Contacts between the two chains:
Residue V29 in the first protein contacts residue V29 in the second protein (closest heavy-atom distance 4.2 Å).
Residue F13 in the first protein is in contact with residue L47 in the second protein (closest heavy-atom distance 4.3 Å).
Residue P69 in the first protein contacts residue T51 in the second protein (closest heavy-atom distance 4.5 Å).
Residue T63 in the first protein contacts residue Y57 in the second protein (closest heavy-atom distance 4.8 Å).
Residue L9 in the first protein is in contact with residue L47 in the second protein (closest heavy-atom distance 4.2 Å).
Residue V29 in the first protein contacts residue A60 in the second protein (closest heavy-atom distance 4.0 Å).
Residue I61 in the first protein interacts with residue Y57 in the second protein (closest heavy-atom distance 3.7 Å).
Residue P66 in the first protein interacts with residue Q54 in the second protein (closest heavy-atom distance 4.3 Å).
Residue Q10 in the first protein is in contact with residue Y57 in the second protein (closest heavy-atom distance 2.7 Å).
Residue S62 in the first protein contacts residue H59 in the second protein (closest heavy-atom distance 4.9 Å).
Residue T63 in the first protein contacts residue Q54 in the second protein (closest heavy-atom distance 3.0 Å).
Residue K58 in the first protein contacts residue Y57 in the second protein (closest heavy-atom distance 3.6 Å).
Residue F13 in the first protein is in contact with residue Q54 in the second protein (closest heavy-atom distance 4.5 Å).
Residue T63 in the first protein is in contact with residue M55 in the second protein (closest heavy-atom distance 3.0 Å).
Residue S62 in the first protein interacts with residue A60 in the second protein (closest heavy-atom distance 3.4 Å).
Residue V64 in the first protein contacts residue M55 in the second protein (closest heavy-atom distance 3.0 Å).
Residue S67 in the first protein interacts with residue V52 in the second protein (closest heavy-atom distance 4.8 Å).
Residue L28 in the first protein is in contact with residue N30 in the second protein (closest heavy-atom distance 4.1 Å).
Residue S62 in the first protein is in contact with residue Y57 in the second protein (closest heavy-atom distance 3.0 Å).
Residue K58 in the first protein interacts with residue H59 in the second protein (closest heavy-atom distance 2.9 Å).
Residue L9 in the first protein contacts residue S40 in the second protein (closest heavy-atom distance 3.2 Å).
Residue N30 in the first protein contacts residue N30 in the second protein (closest heavy-atom distance 4.2 Å).
Residue S8 in the first protein contacts residue D42 in the second protein (closest heavy-atom distance 3.9 Å).
Residue L14 in the first protein is in contact with residue M55 in the second protein (closest heavy-atom distance 3.6 Å).
Residue L9 in the first protein contacts residue D42 in the second protein (closest heavy-atom distance 2.9 Å).
Residue S62 in the first protein contacts residue V56 in the second protein (closest heavy-atom distance 3.5 Å).
Residue V29 in the first protein interacts with residue N30 in the second protein (closest heavy-atom distance 3.3 Å).
Residue I61 in the first protein interacts with residue A60 in the second protein (closest heavy-atom distance 3.8 Å).
Residue V29 in the first protein interacts with residue H59 in the second protein (closest heavy-atom distance 4.9 Å).
Residue P69 in the first protein interacts with residue V52 in the second protein (closest heavy-atom distance 3.6 Å).
Residue I61 in the first protein is in contact with residue H59 in the second protein (closest heavy-atom distance 2.7 Å).
Residue F13 in the first protein contacts residue S53 in the second protein (closest heavy-atom distance 3.5 Å).
Residue P66 in the first protein is in contact with residue S53 in the second protein (closest heavy-atom distance 3.0 Å).
Residue L9 in the first protein contacts residue V45 in the second protein (closest heavy-atom distance 4.3 Å).
Residue L9 in the first protein is in contact with residue F41 in the second protein (closest heavy-atom distance 3.2 Å).
Residue R68 in the first protein contacts residue V52 in the second protein (closest heavy-atom distance 3.7 Å).
Residue S62 in the first protein contacts residue M55 in the second protein (closest heavy-atom distance 4.0 Å).
Residue V65 in the first protein contacts residue V52 in the second protein (closest heavy-atom distance 3.9 Å).
Residue S62 in the first protein is in contact with residue L28 in the second protein (closest heavy-atom distance 3.7 Å).
Residue L9 in the first protein interacts with residue M55 in the second protein (closest heavy-atom distance 4.9 Å).
Residue T63 in the first protein interacts with residue V56 in the second protein (closest heavy-atom distance 3.8 Å).
Residue T63 in the first protein is in contact with residue L34 in the second protein (closest heavy-atom distance 4.6 Å).
Residue Q10 in the first protein contacts residue V45 in the second protein (closest heavy-atom distance 4.1 Å).
Residue I46 in the first protein contacts residue Y57 in the second protein (closest heavy-atom distance 4.3 Å).
Residue F13 in the first protein is in contact with residue M55 in the second protein (closest heavy-atom distance 3.6 Å).
Residue H59 in the first protein interacts with residue H59 in the second protein (closest heavy-atom distance 3.4 Å).
Residue V65 in the first protein interacts with residue Q54 in the second protein (closest heavy-atom distance 3.9 Å).
Residue Q10 in the first protein contacts residue D42 in the second protein (closest heavy-atom distance 3.6 Å).
Residue V64 in the first protein interacts with residue Q54 in the second protein (closest heavy-atom distance 3.5 Å).
Residue L14 in the first protein interacts with residue Y57 in the second protein (closest heavy-atom distance 4.0 Å).
Residue P66 in the first protein interacts with residue V52 in the second protein (closest heavy-atom distance 3.5 Å).
Residue Q10 in the first protein contacts residue M55 in the second protein (closest heavy-atom distance 3.8 Å).
Residue V64 in the first protein interacts with residue S53 in the second protein (closest heavy-atom distance 4.6 Å).
Residue V64 in the first protein contacts residue Y57 in the second protein (closest heavy-atom distance 4.5 Å).
Residue A60 in the first protein is in contact with residue H59 in the second protein (closest heavy-atom distance 4.5 Å).
Residue G31 in the first protein is in contact with residue N30 in the second protein (closest heavy-atom distance 3.6 Å).
Residue Q10 in the first protein contacts residue F44 in the second protein (closest heavy-atom distance 4.2 Å).

Sequence of the first protein:
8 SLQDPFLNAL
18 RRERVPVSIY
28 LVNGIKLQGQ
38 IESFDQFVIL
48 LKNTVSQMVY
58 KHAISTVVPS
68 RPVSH

The following describes two proteins that form a bound complex.

Sequence of the second protein:
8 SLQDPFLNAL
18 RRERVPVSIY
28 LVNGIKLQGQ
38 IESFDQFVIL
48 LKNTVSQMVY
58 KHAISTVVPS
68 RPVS